This data describes a binding interaction between two proteins.

Sequence of the second protein:
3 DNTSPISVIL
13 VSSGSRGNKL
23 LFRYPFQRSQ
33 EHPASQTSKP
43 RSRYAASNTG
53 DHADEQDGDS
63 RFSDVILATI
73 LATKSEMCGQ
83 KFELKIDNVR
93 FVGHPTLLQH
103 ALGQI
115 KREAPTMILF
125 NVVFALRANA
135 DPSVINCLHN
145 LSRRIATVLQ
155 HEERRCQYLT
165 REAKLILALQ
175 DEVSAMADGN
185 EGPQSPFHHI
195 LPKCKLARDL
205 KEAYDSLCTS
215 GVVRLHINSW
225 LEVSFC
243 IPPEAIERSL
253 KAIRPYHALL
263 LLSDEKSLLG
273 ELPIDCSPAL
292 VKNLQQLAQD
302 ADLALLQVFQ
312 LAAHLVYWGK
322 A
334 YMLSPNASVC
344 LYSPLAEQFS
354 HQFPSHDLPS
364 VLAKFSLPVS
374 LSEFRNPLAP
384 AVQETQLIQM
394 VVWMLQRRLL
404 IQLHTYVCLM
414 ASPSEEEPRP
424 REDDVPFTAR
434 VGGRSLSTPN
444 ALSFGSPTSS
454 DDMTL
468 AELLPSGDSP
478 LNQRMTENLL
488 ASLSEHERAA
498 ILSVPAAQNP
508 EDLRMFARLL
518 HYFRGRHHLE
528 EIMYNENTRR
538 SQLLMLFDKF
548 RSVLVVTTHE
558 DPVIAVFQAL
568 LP

Interface contacts:
Residue I88 in the second protein interacts with residue T58 in the first protein (closest heavy-atom distance 3.1 Å).
Residue L69 in the second protein is in contact with residue K53 in the first protein (closest heavy-atom distance 3.8 Å).
Residue F84 in the second protein interacts with residue K62 in the first protein (closest heavy-atom distance 3.0 Å).
Residue M512 in the second protein interacts with residue K270 in the first protein (closest heavy-atom distance 3.5 Å).
Residue H518 in the second protein interacts with residue I206 in the first protein (closest heavy-atom distance 3.3 Å).
Residue L517 in the second protein is in contact with residue R204 in the first protein (closest heavy-atom distance 3.6 Å).
Residue L73 in the second protein is in contact with residue P48 in the first protein (closest heavy-atom distance 3.5 Å).
Residue H518 in the second protein is in contact with residue Y172 in the first protein (closest heavy-atom distance 4.1 Å).
Residue K87 in the second protein interacts with residue L54 in the first protein (closest heavy-atom distance 3.7 Å).
Residue Q405 in the second protein is in contact with residue V281 in the first protein (closest heavy-atom distance 3.3 Å).
Residue E78 in the second protein interacts with residue I44 in the first protein (closest heavy-atom distance 3.8 Å).
Residue L316 in the second protein interacts with residue D366 in the first protein (closest heavy-atom distance 3.7 Å).
Residue E85 in the second protein is in contact with residue M60 in the first protein (closest heavy-atom distance 3.5 Å).
Residue L86 in the second protein contacts residue E99 in the first protein (closest heavy-atom distance 3.7 Å).
Residue R433 in the second protein contacts residue Y267 in the first protein (closest heavy-atom distance 3.7 Å).
Residue R433 in the second protein is in contact with residue V268 in the first protein (closest heavy-atom distance 3.4 Å).
Residue S453 in the second protein is in contact with residue K270 in the first protein (closest heavy-atom distance 4.3 Å).
Residue W319 in the second protein contacts residue Y285 in the first protein (closest heavy-atom distance 3.7 Å).
Residue D66 in the second protein contacts residue L54 in the first protein (closest heavy-atom distance 3.2 Å).
Residue R433 in the second protein interacts with residue E370 in the first protein (closest heavy-atom distance 4.0 Å).
Residue K87 in the second protein interacts with residue T58 in the first protein (closest heavy-atom distance 2.2 Å).
Residue R515 in the second protein is in contact with residue E171 in the first protein (closest heavy-atom distance 3.9 Å).
Residue K87 in the second protein is in contact with residue M60 in the first protein (closest heavy-atom distance 4.1 Å).
Residue H407 in the second protein is in contact with residue L369 in the first protein (closest heavy-atom distance 3.9 Å).
Residue E85 in the second protein is in contact with residue E61 in the first protein (closest heavy-atom distance 3.7 Å).
Residue R523 in the second protein contacts residue I323 in the first protein (closest heavy-atom distance 3.7 Å).
Residue D558 in the second protein interacts with residue K328 in the first protein (closest heavy-atom distance 2.9 Å).
Residue D89 in the second protein interacts with residue E99 in the first protein (closest heavy-atom distance 4.1 Å).
Residue E557 in the second protein contacts residue K328 in the first protein (closest heavy-atom distance 3.4 Å).
Residue Q405 in the second protein is in contact with residue F282 in the first protein (closest heavy-atom distance 3.0 Å).
Residue H525 in the second protein interacts with residue I323 in the first protein (closest heavy-atom distance 3.6 Å).
Residue T408 in the second protein interacts with residue N371 in the first protein (closest heavy-atom distance 3.4 Å).
Residue R521 in the second protein contacts residue Q327 in the first protein (closest heavy-atom distance 3.1 Å).
Residue Y409 in the second protein interacts with residue N371 in the first protein (closest heavy-atom distance 3.5 Å).
Residue V410 in the second protein contacts residue L369 in the first protein (closest heavy-atom distance 3.5 Å).
Residue L316 in the second protein interacts with residue F282 in the first protein (closest heavy-atom distance 3.6 Å).
Residue H524 in the second protein contacts residue L239 in the first protein (closest heavy-atom distance 3.8 Å).
Residue P559 in the second protein is in contact with residue K328 in the first protein (closest heavy-atom distance 4.2 Å).
Residue E85 in the second protein is in contact with residue A59 in the first protein (closest heavy-atom distance 3.9 Å).
Residue V410 in the second protein interacts with residue N371 in the first protein (closest heavy-atom distance 3.7 Å).
Residue D455 in the second protein interacts with residue K270 in the first protein (closest heavy-atom distance 3.5 Å).
Residue H524 in the second protein contacts residue I323 in the first protein (closest heavy-atom distance 4.2 Å).
Residue R521 in the second protein contacts residue R324 in the first protein (closest heavy-atom distance 3.6 Å).
Residue H407 in the second protein is in contact with residue F282 in the first protein (closest heavy-atom distance 3.6 Å).
Residue D66 in the second protein is in contact with residue K53 in the first protein (closest heavy-atom distance 3.5 Å).
Residue G320 in the second protein contacts residue Y285 in the first protein (closest heavy-atom distance 4.2 Å).
Residue L517 in the second protein contacts residue L239 in the first protein (closest heavy-atom distance 4.2 Å).
Residue L86 in the second protein is in contact with residue M60 in the first protein (closest heavy-atom distance 2.9 Å).
Residue S452 in the second protein interacts with residue K270 in the first protein (closest heavy-atom distance 4.1 Å).
Residue L86 in the second protein interacts with residue A59 in the first protein (closest heavy-atom distance 3.8 Å).
Residue L406 in the second protein interacts with residue L278 in the first protein (closest heavy-atom distance 3.9 Å).
Residue I88 in the second protein interacts with residue V57 in the first protein (closest heavy-atom distance 4.3 Å).
Residue H518 in the second protein contacts residue E171 in the first protein (closest heavy-atom distance 3.1 Å).
Residue A70 in the second protein is in contact with residue N52 in the first protein (closest heavy-atom distance 4.0 Å).
Residue Y409 in the second protein interacts with residue L369 in the first protein (closest heavy-atom distance 3.4 Å).
Residue F84 in the second protein interacts with residue E61 in the first protein (closest heavy-atom distance 3.7 Å).
Residue L517 in the second protein interacts with residue L326 in the first protein (closest heavy-atom distance 3.3 Å).
Residue T451 in the second protein contacts residue K270 in the first protein (closest heavy-atom distance 3.3 Å).
Residue R515 in the second protein contacts residue Y172 in the first protein (closest heavy-atom distance 3.5 Å).
Residue K87 in the second protein is in contact with residue A59 in the first protein (closest heavy-atom distance 3.3 Å).

Sequence of the first protein:
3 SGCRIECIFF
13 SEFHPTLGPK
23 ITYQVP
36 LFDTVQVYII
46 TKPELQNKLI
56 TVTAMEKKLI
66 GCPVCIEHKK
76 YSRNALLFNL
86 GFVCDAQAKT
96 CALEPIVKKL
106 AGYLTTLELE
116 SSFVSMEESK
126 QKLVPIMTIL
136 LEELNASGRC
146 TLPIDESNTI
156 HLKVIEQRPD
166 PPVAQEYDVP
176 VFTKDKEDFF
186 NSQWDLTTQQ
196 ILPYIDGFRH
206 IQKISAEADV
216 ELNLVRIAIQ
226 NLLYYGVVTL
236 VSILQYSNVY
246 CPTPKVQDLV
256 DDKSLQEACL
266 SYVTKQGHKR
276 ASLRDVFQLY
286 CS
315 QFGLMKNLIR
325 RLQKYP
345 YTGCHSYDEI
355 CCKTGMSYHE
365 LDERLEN